Sequence of the first protein:
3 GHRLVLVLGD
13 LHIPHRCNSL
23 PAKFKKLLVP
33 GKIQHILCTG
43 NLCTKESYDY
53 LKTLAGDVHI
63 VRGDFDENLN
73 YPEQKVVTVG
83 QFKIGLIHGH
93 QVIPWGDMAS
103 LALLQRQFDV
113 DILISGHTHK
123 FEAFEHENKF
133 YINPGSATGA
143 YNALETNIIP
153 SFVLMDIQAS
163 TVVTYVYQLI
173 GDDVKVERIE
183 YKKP

Sequence of the second protein:
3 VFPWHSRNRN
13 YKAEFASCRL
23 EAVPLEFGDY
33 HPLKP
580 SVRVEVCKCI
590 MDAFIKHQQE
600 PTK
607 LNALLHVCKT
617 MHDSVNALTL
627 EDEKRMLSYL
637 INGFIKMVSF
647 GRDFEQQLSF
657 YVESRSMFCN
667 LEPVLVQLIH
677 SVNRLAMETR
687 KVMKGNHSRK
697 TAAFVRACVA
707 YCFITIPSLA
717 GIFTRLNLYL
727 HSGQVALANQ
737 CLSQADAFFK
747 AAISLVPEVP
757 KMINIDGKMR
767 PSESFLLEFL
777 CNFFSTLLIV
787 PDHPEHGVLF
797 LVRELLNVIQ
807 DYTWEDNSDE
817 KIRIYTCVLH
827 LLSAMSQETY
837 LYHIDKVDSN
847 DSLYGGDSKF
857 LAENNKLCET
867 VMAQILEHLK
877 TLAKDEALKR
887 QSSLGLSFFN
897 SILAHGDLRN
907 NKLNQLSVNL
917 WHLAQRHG

Residue-level contacts at the interface:
Residue L27 in the second protein contacts residue R180 in the first protein (closest heavy-atom distance 3.5 Å).
Residue Y635 in the second protein is in contact with residue E48 in the first protein (closest heavy-atom distance 3.2 Å).
Residue P34 in the second protein contacts residue Y167 in the first protein (closest heavy-atom distance 3.4 Å).
Residue R680 in the second protein contacts residue R18 in the first protein (closest heavy-atom distance 3.4 Å).
Residue R631 in the second protein contacts residue E69 in the first protein (closest heavy-atom distance 3.5 Å).
Residue L35 in the second protein is in contact with residue Y169 in the first protein (closest heavy-atom distance 3.4 Å).
Residue L35 in the second protein is in contact with residue L30 in the first protein (closest heavy-atom distance 3.5 Å).
Residue H826 in the second protein is in contact with residue I95 in the first protein (closest heavy-atom distance 3.2 Å).
Residue L22 in the second protein is in contact with residue A125 in the first protein (closest heavy-atom distance 3.2 Å).
Residue C823 in the second protein interacts with residue I95 in the first protein (closest heavy-atom distance 3.5 Å).
Residue L837 in the second protein contacts residue W97 in the first protein (closest heavy-atom distance 3.2 Å).
Residue H901 in the second protein contacts residue S102 in the first protein (closest heavy-atom distance 3.3 Å).
Residue Q673 in the second protein interacts with residue P16 in the first protein (closest heavy-atom distance 3.5 Å).
Residue L27 in the second protein is in contact with residue V178 in the first protein (closest heavy-atom distance 3.2 Å).
Residue E774 in the second protein contacts residue Q93 in the first protein (closest heavy-atom distance 3.2 Å).
Residue A900 in the second protein interacts with residue A101 in the first protein (closest heavy-atom distance 3.6 Å).
Residue E16 in the second protein interacts with residue M100 in the first protein (closest heavy-atom distance 3.3 Å).
Residue K642 in the second protein interacts with residue P16 in the first protein (closest heavy-atom distance 3.4 Å).
Residue H727 in the second protein interacts with residue F67 in the first protein (closest heavy-atom distance 3.5 Å).
Residue C20 in the second protein is in contact with residue E127 in the first protein (closest heavy-atom distance 3.2 Å).
Residue I840 in the second protein contacts residue A145 in the first protein (closest heavy-atom distance 3.1 Å).
Residue H33 in the second protein contacts residue Y169 in the first protein (closest heavy-atom distance 3.2 Å).
Residue F17 in the second protein is in contact with residue E124 in the first protein (closest heavy-atom distance 3.2 Å).
Residue P34 in the second protein contacts residue Y169 in the first protein (closest heavy-atom distance 3.4 Å).
Residue R766 in the second protein contacts residue L71 in the first protein (closest heavy-atom distance 3.4 Å).
Residue R766 in the second protein interacts with residue N72 in the first protein (closest heavy-atom distance 2.4 Å).
Residue H727 in the second protein is in contact with residue Y143 in the first protein (closest heavy-atom distance 3.1 Å).
Residue L35 in the second protein contacts residue L29 in the first protein (closest heavy-atom distance 3.3 Å).
Residue A24 in the second protein interacts with residue R180 in the first protein (closest heavy-atom distance 3.4 Å).
Residue N778 in the second protein contacts residue W97 in the first protein (closest heavy-atom distance 3.2 Å).
Residue R686 in the second protein is in contact with residue E147 in the first protein (closest heavy-atom distance 3.6 Å).
Residue C20 in the second protein contacts residue F126 in the first protein (closest heavy-atom distance 3.2 Å).
Residue V25 in the second protein contacts residue R180 in the first protein (closest heavy-atom distance 3.2 Å).
Residue A24 in the second protein is in contact with residue I181 in the first protein (closest heavy-atom distance 3.6 Å).
Residue A900 in the second protein is in contact with residue L105 in the first protein (closest heavy-atom distance 3.5 Å).
Residue K642 in the second protein contacts residue N20 in the first protein (closest heavy-atom distance 3.0 Å).
Residue H727 in the second protein contacts residue R18 in the first protein (closest heavy-atom distance 3.6 Å).
Residue L27 in the second protein is in contact with residue E179 in the first protein (closest heavy-atom distance 3.6 Å).
Residue S781 in the second protein is in contact with residue W97 in the first protein (closest heavy-atom distance 2.9 Å).
Residue N896 in the second protein is in contact with residue R108 in the first protein (closest heavy-atom distance 3.4 Å).
Residue L827 in the second protein contacts residue I95 in the first protein (closest heavy-atom distance 3.6 Å).
Residue L22 in the second protein is in contact with residue F132 in the first protein (closest heavy-atom distance 3.4 Å).
Residue R680 in the second protein interacts with residue Y143 in the first protein (closest heavy-atom distance 3.5 Å).
Residue N778 in the second protein interacts with residue H92 in the first protein (closest heavy-atom distance 3.6 Å).
Residue Y32 in the second protein is in contact with residue Y167 in the first protein (closest heavy-atom distance 3.6 Å).
Residue N679 in the second protein interacts with residue Y143 in the first protein (closest heavy-atom distance 3.4 Å).
Residue Q730 in the second protein is in contact with residue A145 in the first protein (closest heavy-atom distance 3.6 Å).
Residue M683 in the second protein is in contact with residue Y143 in the first protein (closest heavy-atom distance 3.5 Å).
Residue T782 in the second protein contacts residue W97 in the first protein (closest heavy-atom distance 3.3 Å).
Residue Y838 in the second protein is in contact with residue P96 in the first protein (closest heavy-atom distance 3.2 Å).
Residue C777 in the second protein interacts with residue Q93 in the first protein (closest heavy-atom distance 3.3 Å).
Residue H839 in the second protein interacts with residue L146 in the first protein (closest heavy-atom distance 3.3 Å).
Residue E774 in the second protein is in contact with residue E75 in the first protein (closest heavy-atom distance 3.1 Å).
Residue N723 in the second protein contacts residue D66 in the first protein (closest heavy-atom distance 2.7 Å).
Residue P34 in the second protein is in contact with residue L156 in the first protein (closest heavy-atom distance 3.5 Å).
Residue D762 in the second protein contacts residue N72 in the first protein (closest heavy-atom distance 2.5 Å).
Residue E774 in the second protein is in contact with residue R64 in the first protein (closest heavy-atom distance 2.4 Å).
Residue Y838 in the second protein is in contact with residue W97 in the first protein (closest heavy-atom distance 3.3 Å).
Residue C777 in the second protein is in contact with residue I95 in the first protein (closest heavy-atom distance 3.5 Å).
Residue R11 in the second protein interacts with residue D99 in the first protein (closest heavy-atom distance 2.3 Å).

The following describes two proteins that form a bound complex.